These two protein chains interact to form a complex.

Sequence of protein 1:
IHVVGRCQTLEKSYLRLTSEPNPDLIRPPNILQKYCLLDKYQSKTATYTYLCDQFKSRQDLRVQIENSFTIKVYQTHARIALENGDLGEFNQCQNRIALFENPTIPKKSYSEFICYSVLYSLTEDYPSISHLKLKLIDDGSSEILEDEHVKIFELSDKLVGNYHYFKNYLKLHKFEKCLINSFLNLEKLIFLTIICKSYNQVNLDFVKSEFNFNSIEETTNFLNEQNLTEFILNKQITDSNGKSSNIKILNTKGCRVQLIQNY

Sequence of protein 2:
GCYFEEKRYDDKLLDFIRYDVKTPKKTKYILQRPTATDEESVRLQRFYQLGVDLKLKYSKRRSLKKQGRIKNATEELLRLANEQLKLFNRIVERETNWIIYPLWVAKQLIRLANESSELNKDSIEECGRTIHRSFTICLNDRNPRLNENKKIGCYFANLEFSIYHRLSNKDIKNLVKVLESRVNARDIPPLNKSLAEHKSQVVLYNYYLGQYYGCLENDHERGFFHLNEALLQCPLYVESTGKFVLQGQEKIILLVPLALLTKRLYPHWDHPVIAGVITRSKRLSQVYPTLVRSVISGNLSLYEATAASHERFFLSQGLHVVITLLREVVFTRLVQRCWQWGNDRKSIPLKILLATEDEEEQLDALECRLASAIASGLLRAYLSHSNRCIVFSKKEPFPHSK

Contacts between the two chains:
Residue A392 in protein 2 is in contact with residue Y213 in protein 1 (closest heavy-atom distance 4.2 Å).
Residue H332 in protein 2 interacts with residue S141 in protein 1 (closest heavy-atom distance 3.5 Å).
Residue L404 in protein 2 interacts with residue N214 in protein 1 (closest heavy-atom distance 4.2 Å).
Residue L225 in protein 2 is in contact with residue P138 in protein 1 (closest heavy-atom distance 4.2 Å).
Residue D385 in protein 2 interacts with residue H177 in protein 1 (closest heavy-atom distance 3.7 Å).
Residue C389 in protein 2 is in contact with residue H177 in protein 1 (closest heavy-atom distance 3.3 Å).
Residue E382 in protein 2 interacts with residue K181 in protein 1 (closest heavy-atom distance 2.9 Å).
Residue Y403 in protein 2 is in contact with residue S212 in protein 1 (closest heavy-atom distance 3.2 Å).
Residue S393 in protein 2 is in contact with residue G174 in protein 1 (closest heavy-atom distance 3.7 Å).
Residue N227 in protein 2 interacts with residue Y137 in protein 1 (closest heavy-atom distance 4.2 Å).
Residue T336 in protein 2 contacts residue L172 in protein 1 (closest heavy-atom distance 4.1 Å).
Residue C224 in protein 2 interacts with residue P138 in protein 1 (closest heavy-atom distance 4.1 Å).
Residue E388 in protein 2 is in contact with residue Y176 in protein 1 (closest heavy-atom distance 4.4 Å).
Residue L404 in protein 2 is in contact with residue S212 in protein 1 (closest heavy-atom distance 2.7 Å).
Residue I395 in protein 2 contacts residue K211 in protein 1 (closest heavy-atom distance 3.8 Å).
Residue S328 in protein 2 interacts with residue L145 in protein 1 (closest heavy-atom distance 3.7 Å).
Residue V333 in protein 2 contacts residue L172 in protein 1 (closest heavy-atom distance 3.6 Å).
Residue E340 in protein 2 is in contact with residue V173 in protein 1 (closest heavy-atom distance 4.2 Å).
Residue S175 in protein 2 contacts residue H142 in protein 1 (closest heavy-atom distance 4.5 Å).
Residue L404 in protein 2 contacts residue Y213 in protein 1 (closest heavy-atom distance 3.6 Å).
Residue A396 in protein 2 contacts residue K211 in protein 1 (closest heavy-atom distance 4.0 Å).
Residue A392 in protein 2 interacts with residue S212 in protein 1 (closest heavy-atom distance 2.8 Å).
Residue T336 in protein 2 contacts residue V173 in protein 1 (closest heavy-atom distance 3.8 Å).
Residue H406 in protein 2 contacts residue F220 in protein 1 (closest heavy-atom distance 3.3 Å).
Residue K177 in protein 2 interacts with residue P138 in protein 1 (closest heavy-atom distance 4.1 Å).
Residue E323 in protein 2 is in contact with residue K144 in protein 1 (closest heavy-atom distance 2.6 Å).
Residue L337 in protein 2 contacts residue L172 in protein 1 (closest heavy-atom distance 4.2 Å).
Residue H406 in protein 2 contacts residue Y213 in protein 1 (closest heavy-atom distance 4.1 Å).
Residue A386 in protein 2 is in contact with residue Y178 in protein 1 (closest heavy-atom distance 3.6 Å).
Residue A402 in protein 2 interacts with residue S212 in protein 1 (closest heavy-atom distance 4.4 Å).
Residue D385 in protein 2 interacts with residue E224 in protein 1 (closest heavy-atom distance 4.4 Å).
Residue L327 in protein 2 is in contact with residue K144 in protein 1 (closest heavy-atom distance 3.8 Å).
Residue E388 in protein 2 contacts residue F220 in protein 1 (closest heavy-atom distance 4.3 Å).
Residue S393 in protein 2 interacts with residue V173 in protein 1 (closest heavy-atom distance 2.6 Å).
Residue R324 in protein 2 contacts residue I148 in protein 1 (closest heavy-atom distance 4.5 Å).
Residue E388 in protein 2 contacts residue Y213 in protein 1 (closest heavy-atom distance 2.8 Å).
Residue I395 in protein 2 is in contact with residue S212 in protein 1 (closest heavy-atom distance 3.5 Å).
Residue A396 in protein 2 contacts residue S212 in protein 1 (closest heavy-atom distance 4.0 Å).
Residue R324 in protein 2 contacts residue L145 in protein 1 (closest heavy-atom distance 3.4 Å).
Residue L337 in protein 2 is in contact with residue V173 in protein 1 (closest heavy-atom distance 4.3 Å).
Residue S393 in protein 2 interacts with residue I208 in protein 1 (closest heavy-atom distance 3.9 Å).
Residue E382 in protein 2 is in contact with residue H177 in protein 1 (closest heavy-atom distance 3.1 Å).
Residue C389 in protein 2 interacts with residue Y176 in protein 1 (closest heavy-atom distance 3.4 Å).
Residue Y403 in protein 2 is in contact with residue N214 in protein 1 (closest heavy-atom distance 3.2 Å).
Residue R324 in protein 2 contacts residue D149 in protein 1 (closest heavy-atom distance 2.9 Å).
Residue K177 in protein 2 interacts with residue D136 in protein 1 (closest heavy-atom distance 3.3 Å).
Residue V333 in protein 2 interacts with residue Y137 in protein 1 (closest heavy-atom distance 3.8 Å).
Residue L327 in protein 2 contacts residue I148 in protein 1 (closest heavy-atom distance 3.9 Å).
Residue A392 in protein 2 interacts with residue Y176 in protein 1 (closest heavy-atom distance 3.7 Å).
Residue E382 in protein 2 interacts with residue Y178 in protein 1 (closest heavy-atom distance 3.1 Å).
Residue H332 in protein 2 interacts with residue D169 in protein 1 (closest heavy-atom distance 2.8 Å).
Residue L327 in protein 2 contacts residue L145 in protein 1 (closest heavy-atom distance 4.0 Å).
Residue A386 in protein 2 contacts residue H177 in protein 1 (closest heavy-atom distance 3.6 Å).
Residue C389 in protein 2 contacts residue G174 in protein 1 (closest heavy-atom distance 4.3 Å).
Residue T336 in protein 2 contacts residue D169 in protein 1 (closest heavy-atom distance 3.9 Å).
Residue D385 in protein 2 interacts with residue F220 in protein 1 (closest heavy-atom distance 4.4 Å).
Residue A396 in protein 2 contacts residue I208 in protein 1 (closest heavy-atom distance 3.8 Å).
Residue A392 in protein 2 interacts with residue I208 in protein 1 (closest heavy-atom distance 3.6 Å).
Residue L327 in protein 2 is in contact with residue S141 in protein 1 (closest heavy-atom distance 3.7 Å).
Residue C389 in protein 2 is in contact with residue N175 in protein 1 (closest heavy-atom distance 3.7 Å).